Sequence of the first protein:
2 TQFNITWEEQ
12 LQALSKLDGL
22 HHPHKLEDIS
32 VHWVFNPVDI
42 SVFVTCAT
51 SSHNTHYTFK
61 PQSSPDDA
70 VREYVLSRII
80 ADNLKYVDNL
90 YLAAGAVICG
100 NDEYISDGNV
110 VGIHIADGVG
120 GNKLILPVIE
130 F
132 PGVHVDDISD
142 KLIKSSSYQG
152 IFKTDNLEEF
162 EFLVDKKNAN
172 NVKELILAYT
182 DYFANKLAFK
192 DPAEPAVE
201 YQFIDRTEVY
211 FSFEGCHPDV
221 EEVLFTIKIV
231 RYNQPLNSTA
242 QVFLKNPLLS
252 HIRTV

Sequence of the second protein:
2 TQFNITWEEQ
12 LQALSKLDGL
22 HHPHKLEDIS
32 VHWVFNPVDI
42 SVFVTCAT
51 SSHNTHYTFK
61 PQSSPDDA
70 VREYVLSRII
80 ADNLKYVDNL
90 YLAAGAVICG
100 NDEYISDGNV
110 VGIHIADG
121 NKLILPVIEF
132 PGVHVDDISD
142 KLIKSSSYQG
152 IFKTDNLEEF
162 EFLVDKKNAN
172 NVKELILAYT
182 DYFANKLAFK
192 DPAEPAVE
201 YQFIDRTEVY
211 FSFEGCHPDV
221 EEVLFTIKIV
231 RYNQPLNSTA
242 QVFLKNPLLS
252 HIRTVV

These two protein chains interact to form a complex.

Residue-level contacts at the interface:
Residue I124 in the first protein interacts with residue R254 in the second protein (closest heavy-atom distance 2.7 Å).
Residue G120 in the first protein is in contact with residue V257 in the second protein (closest heavy-atom distance 3.6 Å).
Residue E129 in the first protein contacts residue R254 in the second protein (closest heavy-atom distance 3.2 Å).
Residue Y232 in the first protein interacts with residue L249 in the second protein (closest heavy-atom distance 3.6 Å).
Residue R206 in the first protein contacts residue H252 in the second protein (closest heavy-atom distance 3.2 Å).
Residue F244 in the first protein is in contact with residue L249 in the second protein (closest heavy-atom distance 3.4 Å).
Residue H252 in the first protein interacts with residue D205 in the second protein (closest heavy-atom distance 2.6 Å).
Residue I253 in the first protein interacts with residue L123 in the second protein (closest heavy-atom distance 3.5 Å).
Residue P126 in the first protein contacts residue H252 in the second protein (closest heavy-atom distance 3.2 Å).
Residue L123 in the first protein interacts with residue T255 in the second protein (closest heavy-atom distance 3.8 Å).
Residue N121 in the first protein interacts with residue V257 in the second protein (closest heavy-atom distance 3.3 Å).
Residue N121 in the first protein contacts residue T255 in the second protein (closest heavy-atom distance 4.0 Å).
Residue H252 in the first protein is in contact with residue P126 in the second protein (closest heavy-atom distance 3.2 Å).
Residue D106 in the first protein interacts with residue V256 in the second protein (closest heavy-atom distance 3.3 Å).
Residue P126 in the first protein interacts with residue R254 in the second protein (closest heavy-atom distance 3.7 Å).
Residue H252 in the first protein interacts with residue R206 in the second protein (closest heavy-atom distance 3.2 Å).
Residue V256 in the first protein is in contact with residue K122 in the second protein (closest heavy-atom distance 2.8 Å).
Residue N233 in the first protein interacts with residue P248 in the second protein (closest heavy-atom distance 4.1 Å).
Residue L123 in the first protein contacts residue R254 in the second protein (closest heavy-atom distance 3.2 Å).
Residue K122 in the first protein interacts with residue R254 in the second protein (closest heavy-atom distance 3.5 Å).
Residue R254 in the first protein contacts residue I124 in the second protein (closest heavy-atom distance 2.8 Å).
Residue K228 in the first protein interacts with residue R254 in the second protein (closest heavy-atom distance 4.0 Å).
Residue V256 in the first protein interacts with residue I124 in the second protein (closest heavy-atom distance 4.2 Å).
Residue F244 in the first protein contacts residue F244 in the second protein (closest heavy-atom distance 3.6 Å).
Residue N247 in the first protein is in contact with residue F244 in the second protein (closest heavy-atom distance 3.4 Å).
Residue R254 in the first protein contacts residue K122 in the second protein (closest heavy-atom distance 4.1 Å).
Residue L249 in the first protein is in contact with residue Y232 in the second protein (closest heavy-atom distance 3.6 Å).
Residue N121 in the first protein is in contact with residue V256 in the second protein (closest heavy-atom distance 3.3 Å).
Residue L125 in the first protein interacts with residue L249 in the second protein (closest heavy-atom distance 4.0 Å).
Residue D205 in the first protein contacts residue H252 in the second protein (closest heavy-atom distance 2.4 Å).
Residue H252 in the first protein contacts residue I124 in the second protein (closest heavy-atom distance 4.1 Å).
Residue T255 in the first protein interacts with residue T255 in the second protein (closest heavy-atom distance 3.1 Å).
Residue R254 in the first protein interacts with residue L123 in the second protein (closest heavy-atom distance 3.5 Å).
Residue L123 in the first protein interacts with residue I253 in the second protein (closest heavy-atom distance 3.9 Å).
Residue T255 in the first protein is in contact with residue K122 in the second protein (closest heavy-atom distance 3.3 Å).
Residue L125 in the first protein is in contact with residue H252 in the second protein (closest heavy-atom distance 4.0 Å).
Residue T255 in the first protein contacts residue L123 in the second protein (closest heavy-atom distance 3.5 Å).
Residue I124 in the first protein interacts with residue I253 in the second protein (closest heavy-atom distance 3.7 Å).
Residue V256 in the first protein contacts residue N121 in the second protein (closest heavy-atom distance 3.2 Å).
Residue L250 in the first protein is in contact with residue L250 in the second protein (closest heavy-atom distance 4.0 Å).
Residue F244 in the first protein interacts with residue L250 in the second protein (closest heavy-atom distance 3.7 Å).
Residue K122 in the first protein is in contact with residue V256 in the second protein (closest heavy-atom distance 2.9 Å).
Residue P248 in the first protein interacts with residue D205 in the second protein (closest heavy-atom distance 3.6 Å).
Residue Y232 in the first protein interacts with residue H252 in the second protein (closest heavy-atom distance 3.9 Å).
Residue I253 in the first protein contacts residue I114 in the second protein (closest heavy-atom distance 3.8 Å).
Residue L249 in the first protein is in contact with residue F244 in the second protein (closest heavy-atom distance 3.9 Å).
Residue L249 in the first protein interacts with residue L125 in the second protein (closest heavy-atom distance 3.7 Å).
Residue F244 in the first protein is in contact with residue N247 in the second protein (closest heavy-atom distance 3.3 Å).
Residue D205 in the first protein contacts residue P248 in the second protein (closest heavy-atom distance 3.9 Å).
Residue I124 in the first protein interacts with residue V256 in the second protein (closest heavy-atom distance 4.1 Å).
Residue I253 in the first protein is in contact with residue I124 in the second protein (closest heavy-atom distance 3.5 Å).
Residue I253 in the first protein interacts with residue L250 in the second protein (closest heavy-atom distance 4.0 Å).
Residue L123 in the first protein is in contact with residue L123 in the second protein (closest heavy-atom distance 4.2 Å).
Residue H252 in the first protein is in contact with residue L125 in the second protein (closest heavy-atom distance 4.2 Å).
Residue I253 in the first protein is in contact with residue I253 in the second protein (closest heavy-atom distance 4.0 Å).
Residue K122 in the first protein interacts with residue T255 in the second protein (closest heavy-atom distance 3.5 Å).
Residue I114 in the first protein contacts residue I253 in the second protein (closest heavy-atom distance 3.9 Å).
Residue R254 in the first protein contacts residue P126 in the second protein (closest heavy-atom distance 3.8 Å).
Residue L250 in the first protein contacts residue F244 in the second protein (closest heavy-atom distance 3.7 Å).
Residue H252 in the first protein interacts with residue Y232 in the second protein (closest heavy-atom distance 3.9 Å).